This data describes a binding interaction between two proteins.

Sequence of the second protein:
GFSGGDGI

Sequence of the first protein:
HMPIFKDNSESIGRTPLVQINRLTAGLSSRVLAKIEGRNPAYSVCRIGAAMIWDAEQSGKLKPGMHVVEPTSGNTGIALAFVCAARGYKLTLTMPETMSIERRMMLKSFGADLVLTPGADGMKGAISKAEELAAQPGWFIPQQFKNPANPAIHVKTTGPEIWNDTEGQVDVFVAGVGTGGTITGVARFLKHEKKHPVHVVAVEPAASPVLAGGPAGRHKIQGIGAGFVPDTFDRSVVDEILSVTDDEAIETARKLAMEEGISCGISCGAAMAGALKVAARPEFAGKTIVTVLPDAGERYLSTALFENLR

Contacts between the two chains:
Residue F145 in the first protein contacts residue I8 in the second protein (closest heavy-atom distance 4.0 Å).
Residue A226 in the first protein contacts residue G4 in the second protein (closest heavy-atom distance 2.8 Å).
Residue G74 in the first protein contacts residue I8 in the second protein (closest heavy-atom distance 3.5 Å).
Residue G223 in the first protein contacts residue I8 in the second protein (closest heavy-atom distance 3.6 Å).
Residue N75 in the first protein contacts residue G7 in the second protein (closest heavy-atom distance 4.8 Å).
Residue R218 in the first protein interacts with residue G1 in the second protein (closest heavy-atom distance 3.6 Å).
Residue M123 in the first protein interacts with residue G5 in the second protein (closest heavy-atom distance 3.9 Å).
Residue G227 in the first protein interacts with residue G4 in the second protein (closest heavy-atom distance 4.3 Å).
Residue N75 in the first protein is in contact with residue I8 in the second protein (closest heavy-atom distance 3.3 Å).
Residue H219 in the first protein is in contact with residue F2 in the second protein (closest heavy-atom distance 2.9 Å).
Residue Q222 in the first protein contacts residue F2 in the second protein (closest heavy-atom distance 3.6 Å).
Residue G227 in the first protein contacts residue G5 in the second protein (closest heavy-atom distance 4.9 Å).
Residue S73 in the first protein contacts residue I8 in the second protein (closest heavy-atom distance 4.0 Å).
Residue I224 in the first protein contacts residue D6 in the second protein (closest heavy-atom distance 4.9 Å).
Residue A226 in the first protein is in contact with residue I8 in the second protein (closest heavy-atom distance 3.7 Å).
Residue F228 in the first protein interacts with residue G5 in the second protein (closest heavy-atom distance 3.7 Å).
Residue G178 in the first protein contacts residue I8 in the second protein (closest heavy-atom distance 3.6 Å).
Residue F145 in the first protein contacts residue G5 in the second protein (closest heavy-atom distance 4.0 Å).
Residue G217 in the first protein contacts residue F2 in the second protein (closest heavy-atom distance 3.3 Å).
Residue G74 in the first protein interacts with residue G7 in the second protein (closest heavy-atom distance 3.8 Å).
Residue T179 in the first protein is in contact with residue I8 in the second protein (closest heavy-atom distance 3.8 Å).
Residue A226 in the first protein is in contact with residue G5 in the second protein (closest heavy-atom distance 2.6 Å).
Residue M123 in the first protein contacts residue D6 in the second protein (closest heavy-atom distance 3.7 Å).
Residue T72 in the first protein interacts with residue I8 in the second protein (closest heavy-atom distance 2.6 Å).
Residue R218 in the first protein interacts with residue S3 in the second protein (closest heavy-atom distance 4.2 Å).
Residue M123 in the first protein contacts residue S3 in the second protein (closest heavy-atom distance 4.1 Å).
Residue A226 in the first protein contacts residue D6 in the second protein (closest heavy-atom distance 4.9 Å).
Residue P96 in the first protein is in contact with residue D6 in the second protein (closest heavy-atom distance 4.4 Å).
Residue G225 in the first protein interacts with residue F2 in the second protein (closest heavy-atom distance 4.2 Å).
Residue T76 in the first protein contacts residue I8 in the second protein (closest heavy-atom distance 3.0 Å).
Residue I127 in the first protein contacts residue G4 in the second protein (closest heavy-atom distance 4.1 Å).
Residue G225 in the first protein interacts with residue S3 in the second protein (closest heavy-atom distance 4.5 Å).
Residue I221 in the first protein contacts residue F2 in the second protein (closest heavy-atom distance 4.5 Å).
Residue G217 in the first protein is in contact with residue S3 in the second protein (closest heavy-atom distance 4.2 Å).
Residue R218 in the first protein contacts residue F2 in the second protein (closest heavy-atom distance 3.5 Å).
Residue Q144 in the first protein is in contact with residue I8 in the second protein (closest heavy-atom distance 2.9 Å).
Residue F228 in the first protein contacts residue G4 in the second protein (closest heavy-atom distance 3.8 Å).
Residue A226 in the first protein is in contact with residue S3 in the second protein (closest heavy-atom distance 3.7 Å).
Residue S73 in the first protein interacts with residue G5 in the second protein (closest heavy-atom distance 4.5 Å).
Residue S73 in the first protein is in contact with residue G7 in the second protein (closest heavy-atom distance 2.5 Å).
Residue G77 in the first protein is in contact with residue I8 in the second protein (closest heavy-atom distance 4.9 Å).
Residue S73 in the first protein interacts with residue D6 in the second protein (closest heavy-atom distance 2.4 Å).
Residue Q222 in the first protein interacts with residue G7 in the second protein (closest heavy-atom distance 3.5 Å).
Residue I224 in the first protein is in contact with residue I8 in the second protein (closest heavy-atom distance 4.4 Å).
Residue H219 in the first protein interacts with residue G1 in the second protein (closest heavy-atom distance 3.2 Å).
Residue K220 in the first protein contacts residue F2 in the second protein (closest heavy-atom distance 4.1 Å).
Residue G223 in the first protein is in contact with residue G7 in the second protein (closest heavy-atom distance 3.1 Å).
Residue G225 in the first protein interacts with residue I8 in the second protein (closest heavy-atom distance 5.0 Å).
Residue M123 in the first protein interacts with residue G4 in the second protein (closest heavy-atom distance 3.4 Å).